Contacts between the two chains:
Residue N281 in the first protein interacts with residue G227 in the second protein (closest heavy-atom distance 4.1 Å).
Residue N281 in the first protein interacts with residue L228 in the second protein (closest heavy-atom distance 3.5 Å).
Residue R277 in the first protein is in contact with residue T230 in the second protein (closest heavy-atom distance 3.2 Å).
Residue G274 in the first protein contacts residue R231 in the second protein (closest heavy-atom distance 3.3 Å).
Residue S278 in the first protein is in contact with residue R231 in the second protein (closest heavy-atom distance 1.5 Å).
Residue D275 in the first protein contacts residue R231 in the second protein (closest heavy-atom distance 2.1 Å).
Residue R277 in the first protein contacts residue R231 in the second protein (closest heavy-atom distance 3.7 Å).

Sequence of the first protein:
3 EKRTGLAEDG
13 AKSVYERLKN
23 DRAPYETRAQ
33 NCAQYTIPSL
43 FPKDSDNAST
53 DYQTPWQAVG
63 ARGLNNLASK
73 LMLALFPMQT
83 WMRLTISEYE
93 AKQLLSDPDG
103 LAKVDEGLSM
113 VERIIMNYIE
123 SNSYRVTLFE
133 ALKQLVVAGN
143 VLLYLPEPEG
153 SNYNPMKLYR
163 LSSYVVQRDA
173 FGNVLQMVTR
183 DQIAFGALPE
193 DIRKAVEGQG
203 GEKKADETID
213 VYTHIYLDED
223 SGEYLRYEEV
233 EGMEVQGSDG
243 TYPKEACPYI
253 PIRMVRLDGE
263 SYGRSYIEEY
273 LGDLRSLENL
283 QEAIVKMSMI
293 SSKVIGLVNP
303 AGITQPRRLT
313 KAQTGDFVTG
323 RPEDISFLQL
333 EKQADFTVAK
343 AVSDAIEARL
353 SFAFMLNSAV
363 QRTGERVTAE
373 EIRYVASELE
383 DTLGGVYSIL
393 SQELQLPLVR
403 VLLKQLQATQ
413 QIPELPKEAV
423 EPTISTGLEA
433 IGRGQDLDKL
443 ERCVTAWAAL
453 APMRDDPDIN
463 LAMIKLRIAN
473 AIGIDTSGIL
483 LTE

Sequence of the second protein:
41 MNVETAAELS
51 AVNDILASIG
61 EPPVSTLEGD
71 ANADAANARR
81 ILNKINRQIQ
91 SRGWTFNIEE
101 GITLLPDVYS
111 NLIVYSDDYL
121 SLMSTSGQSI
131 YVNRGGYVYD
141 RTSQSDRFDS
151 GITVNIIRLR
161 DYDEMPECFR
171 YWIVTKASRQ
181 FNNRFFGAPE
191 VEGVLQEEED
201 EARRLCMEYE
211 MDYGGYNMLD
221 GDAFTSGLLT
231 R

These two protein chains interact to form a complex.